Contacts between the two chains:
Residue V25 in chain B interacts with residue Y16 in chain A (closest heavy-atom distance 3.6 Å).
Residue R49 in chain B interacts with residue I3 in chain A (closest heavy-atom distance 4.3 Å).
Residue D14 in chain B is in contact with residue R8 in chain A (closest heavy-atom distance 2.8 Å).
Residue Y87 in chain B is in contact with residue V1 in chain A (closest heavy-atom distance 3.2 Å).
Residue E12 in chain B is in contact with residue R8 in chain A (closest heavy-atom distance 3.3 Å).
Residue L18 in chain B is in contact with residue Y5 in chain A (closest heavy-atom distance 3.6 Å).
Residue I11 in chain B interacts with residue I3 in chain A (closest heavy-atom distance 4.5 Å).
Residue V47 in chain B is in contact with residue Y16 in chain A (closest heavy-atom distance 4.3 Å).
Residue R49 in chain B interacts with residue V1 in chain A (closest heavy-atom distance 3.1 Å).
Residue I9 in chain B interacts with residue I3 in chain A (closest heavy-atom distance 3.4 Å).
Residue G22 in chain B contacts residue Y16 in chain A (closest heavy-atom distance 2.7 Å).
Residue N23 in chain B contacts residue Y16 in chain A (closest heavy-atom distance 3.7 Å).
Residue S13 in chain B interacts with residue R8 in chain A (closest heavy-atom distance 2.9 Å).
Residue Q16 in chain B is in contact with residue N7 in chain A (closest heavy-atom distance 2.8 Å).
Residue I11 in chain B contacts residue I4 in chain A (closest heavy-atom distance 3.0 Å).
Residue G29 in chain B is in contact with residue R8 in chain A (closest heavy-atom distance 3.8 Å).
Residue L18 in chain B interacts with residue Y16 in chain A (closest heavy-atom distance 4.8 Å).
Residue S13 in chain B interacts with residue N7 in chain A (closest heavy-atom distance 3.3 Å).
Residue L89 in chain B interacts with residue V1 in chain A (closest heavy-atom distance 3.7 Å).
Residue V47 in chain B interacts with residue I3 in chain A (closest heavy-atom distance 4.2 Å).
Residue D6 in chain B contacts residue V1 in chain A (closest heavy-atom distance 4.4 Å).
Residue V24 in chain B interacts with residue Y16 in chain A (closest heavy-atom distance 4.8 Å).
Residue H10 in chain B is in contact with residue I4 in chain A (closest heavy-atom distance 3.3 Å).
Residue D14 in chain B interacts with residue N7 in chain A (closest heavy-atom distance 4.6 Å).
Residue F27 in chain B contacts residue Y16 in chain A (closest heavy-atom distance 4.6 Å).
Residue N30 in chain B contacts residue R8 in chain A (closest heavy-atom distance 3.3 Å).
Residue I9 in chain B interacts with residue I4 in chain A (closest heavy-atom distance 2.8 Å).
Residue E57 in chain B is in contact with residue V1 in chain A (closest heavy-atom distance 2.9 Å).
Residue R49 in chain B contacts residue Y16 in chain A (closest heavy-atom distance 2.7 Å).
Residue D19 in chain B is in contact with residue Y16 in chain A (closest heavy-atom distance 4.7 Å).
Residue I9 in chain B is in contact with residue V1 in chain A (closest heavy-atom distance 4.1 Å).
Residue F27 in chain B is in contact with residue Y5 in chain A (closest heavy-atom distance 3.4 Å).
Residue E57 in chain B interacts with residue I3 in chain A (closest heavy-atom distance 4.5 Å).
Residue I59 in chain B is in contact with residue V1 in chain A (closest heavy-atom distance 4.3 Å).
Residue I59 in chain B is in contact with residue I3 in chain A (closest heavy-atom distance 4.1 Å).
Residue P8 in chain B contacts residue I4 in chain A (closest heavy-atom distance 3.9 Å).
Residue I11 in chain B interacts with residue Y5 in chain A (closest heavy-atom distance 3.4 Å).
Residue E12 in chain B contacts residue N7 in chain A (closest heavy-atom distance 3.6 Å).

Sequence of chain B:
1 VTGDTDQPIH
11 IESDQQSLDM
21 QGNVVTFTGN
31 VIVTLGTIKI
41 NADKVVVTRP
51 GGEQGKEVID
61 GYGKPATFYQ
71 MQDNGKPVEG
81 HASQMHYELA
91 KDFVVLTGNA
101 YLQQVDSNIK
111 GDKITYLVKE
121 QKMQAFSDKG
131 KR

This data describes a binding interaction between two proteins.

Sequence of chain A:
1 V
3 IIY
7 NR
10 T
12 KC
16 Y